The following describes two proteins that form a bound complex.

Interface contacts:
Residue Q133 in chain B interacts with residue G3 in chain A (closest heavy-atom distance 4.5 Å).
Residue K242 in chain B is in contact with residue M5 in chain A (closest heavy-atom distance 4.2 Å).
Residue W142 in chain B contacts residue F4 in chain A (closest heavy-atom distance 4.4 Å).
Residue A77 in chain B interacts with residue L14 in chain A (closest heavy-atom distance 4.5 Å).
Residue I305 in chain B is in contact with residue Y1 in chain A (closest heavy-atom distance 4.3 Å).
Residue I331 in chain B interacts with residue G2 in chain A (closest heavy-atom distance 3.5 Å).
Residue N136 in chain B contacts residue G3 in chain A (closest heavy-atom distance 4.9 Å).
Residue V309 in chain B is in contact with residue Y1 in chain A (closest heavy-atom distance 4.1 Å).
Residue N136 in chain B contacts residue K9 in chain A (closest heavy-atom distance 3.9 Å).
Residue W327 in chain B contacts residue G2 in chain A (closest heavy-atom distance 2.9 Å).
Residue Q221 in chain B interacts with residue E8 in chain A (closest heavy-atom distance 3.1 Å).
Residue V152 in chain B interacts with residue F4 in chain A (closest heavy-atom distance 3.6 Å).
Residue I331 in chain B is in contact with residue G3 in chain A (closest heavy-atom distance 3.5 Å).
Residue M81 in chain B is in contact with residue L14 in chain A (closest heavy-atom distance 4.7 Å).
Residue I153 in chain B interacts with residue F4 in chain A (closest heavy-atom distance 3.5 Å).
Residue L138 in chain B is in contact with residue Q11 in chain A (closest heavy-atom distance 4.7 Å).
Residue D156 in chain B interacts with residue F4 in chain A (closest heavy-atom distance 4.3 Å).
Residue N136 in chain B is in contact with residue F4 in chain A (closest heavy-atom distance 3.9 Å).
Residue Y137 in chain B interacts with residue S10 in chain A (closest heavy-atom distance 4.9 Å).
Residue M139 in chain B contacts residue K19 in chain A (closest heavy-atom distance 4.3 Å).
Residue S73 in chain B contacts residue P13 in chain A (closest heavy-atom distance 4.5 Å).
Residue Y137 in chain B interacts with residue K9 in chain A (closest heavy-atom distance 4.7 Å).
Residue C226 in chain B is in contact with residue F4 in chain A (closest heavy-atom distance 4.1 Å).
Residue M74 in chain B contacts residue P13 in chain A (closest heavy-atom distance 4.3 Å).
Residue M139 in chain B contacts residue V15 in chain A (closest heavy-atom distance 3.9 Å).
Residue I331 in chain B is in contact with residue Y1 in chain A (closest heavy-atom distance 4.3 Å).
Residue T227 in chain B contacts residue F4 in chain A (closest heavy-atom distance 3.7 Å).
Residue K312 in chain B interacts with residue M5 in chain A (closest heavy-atom distance 4.9 Å).
Residue R220 in chain B contacts residue E8 in chain A (closest heavy-atom distance 3.3 Å).
Residue A77 in chain B interacts with residue T12 in chain A (closest heavy-atom distance 4.1 Å).
Residue K312 in chain B contacts residue T6 in chain A (closest heavy-atom distance 4.5 Å).
Residue T141 in chain B contacts residue K9 in chain A (closest heavy-atom distance 4.7 Å).
Residue Q133 in chain B is in contact with residue F4 in chain A (closest heavy-atom distance 3.6 Å).
Residue Y137 in chain B contacts residue T12 in chain A (closest heavy-atom distance 4.5 Å).
Residue L138 in chain B is in contact with residue L14 in chain A (closest heavy-atom distance 4.7 Å).
Residue L138 in chain B is in contact with residue V15 in chain A (closest heavy-atom distance 3.3 Å).
Residue M160 in chain B is in contact with residue Y1 in chain A (closest heavy-atom distance 3.7 Å).
Residue W327 in chain B is in contact with residue G3 in chain A (closest heavy-atom distance 4.7 Å).
Residue G140 in chain B contacts residue K9 in chain A (closest heavy-atom distance 3.5 Å).
Residue I305 in chain B is in contact with residue G2 in chain A (closest heavy-atom distance 4.6 Å).
Residue Y335 in chain B is in contact with residue Y1 in chain A (closest heavy-atom distance 3.6 Å).
Residue V309 in chain B is in contact with residue M5 in chain A (closest heavy-atom distance 4.7 Å).
Residue W327 in chain B is in contact with residue M5 in chain A (closest heavy-atom distance 3.6 Å).
Residue K312 in chain B is in contact with residue S7 in chain A (closest heavy-atom distance 4.2 Å).
Residue R220 in chain B interacts with residue T6 in chain A (closest heavy-atom distance 3.7 Å).
Residue M74 in chain B is in contact with residue L17 in chain A (closest heavy-atom distance 4.8 Å).
Residue Q133 in chain B contacts residue Y1 in chain A (closest heavy-atom distance 4.8 Å).
Residue D156 in chain B contacts residue Y1 in chain A (closest heavy-atom distance 4.5 Å).
Residue L138 in chain B contacts residue T12 in chain A (closest heavy-atom distance 4.1 Å).
Residue E238 in chain B interacts with residue T6 in chain A (closest heavy-atom distance 4.7 Å).
Residue I224 in chain B interacts with residue K9 in chain A (closest heavy-atom distance 4.9 Å).
Residue D225 in chain B interacts with residue E8 in chain A (closest heavy-atom distance 4.9 Å).
Residue I78 in chain B is in contact with residue L14 in chain A (closest heavy-atom distance 4.1 Å).
Residue M139 in chain B contacts residue Q11 in chain A (closest heavy-atom distance 3.8 Å).
Residue K242 in chain B contacts residue Y1 in chain A (closest heavy-atom distance 4.5 Å).
Residue Y157 in chain B contacts residue Y1 in chain A (closest heavy-atom distance 3.5 Å).
Residue Y157 in chain B is in contact with residue M5 in chain A (closest heavy-atom distance 4.1 Å).
Residue D225 in chain B interacts with residue K9 in chain A (closest heavy-atom distance 3.0 Å).
Residue T227 in chain B is in contact with residue T6 in chain A (closest heavy-atom distance 4.6 Å).
Residue V245 in chain B is in contact with residue Y1 in chain A (closest heavy-atom distance 3.5 Å).

Sequence of chain A:
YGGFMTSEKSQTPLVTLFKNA

Sequence of chain B:
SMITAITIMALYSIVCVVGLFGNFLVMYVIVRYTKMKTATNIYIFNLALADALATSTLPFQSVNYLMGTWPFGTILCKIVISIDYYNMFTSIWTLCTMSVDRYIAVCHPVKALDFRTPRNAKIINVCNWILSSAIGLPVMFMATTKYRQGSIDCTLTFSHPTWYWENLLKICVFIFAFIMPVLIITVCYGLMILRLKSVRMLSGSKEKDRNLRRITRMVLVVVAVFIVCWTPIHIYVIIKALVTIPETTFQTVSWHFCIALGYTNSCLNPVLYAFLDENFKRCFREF